Interface contacts:
Residue D31 in the first protein is in contact with residue I112 in the second protein (closest heavy-atom distance 3.6 Å).
Residue F36 in the first protein is in contact with residue T70 in the second protein (closest heavy-atom distance 4.2 Å).
Residue L49 in the first protein interacts with residue L45 in the second protein (closest heavy-atom distance 3.6 Å).
Residue F36 in the first protein is in contact with residue I112 in the second protein (closest heavy-atom distance 4.0 Å).
Residue M74 in the first protein is in contact with residue R61 in the second protein (closest heavy-atom distance 4.2 Å).
Residue L49 in the first protein is in contact with residue E46 in the second protein (closest heavy-atom distance 3.8 Å).
Residue G73 in the first protein contacts residue R97 in the second protein (closest heavy-atom distance 4.0 Å).
Residue M66 in the first protein interacts with residue P105 in the second protein (closest heavy-atom distance 3.7 Å).
Residue A62 in the first protein contacts residue I77 in the second protein (closest heavy-atom distance 4.0 Å).
Residue V30 in the first protein interacts with residue E113 in the second protein (closest heavy-atom distance 3.2 Å).
Residue E64 in the first protein is in contact with residue M103 in the second protein (closest heavy-atom distance 3.6 Å).
Residue F54 in the first protein interacts with residue I77 in the second protein (closest heavy-atom distance 3.5 Å).
Residue M65 in the first protein contacts residue M103 in the second protein (closest heavy-atom distance 4.2 Å).
Residue L43 in the first protein interacts with residue R72 in the second protein (closest heavy-atom distance 4.0 Å).
Residue A72 in the first protein interacts with residue R97 in the second protein (closest heavy-atom distance 4.3 Å).
Residue A39 in the first protein is in contact with residue L45 in the second protein (closest heavy-atom distance 3.8 Å).
Residue A62 in the first protein contacts residue L101 in the second protein (closest heavy-atom distance 3.2 Å).
Residue H50 in the first protein interacts with residue L68 in the second protein (closest heavy-atom distance 3.8 Å).
Residue A39 in the first protein interacts with residue A41 in the second protein (closest heavy-atom distance 4.2 Å).
Residue C40 in the first protein contacts residue L45 in the second protein (closest heavy-atom distance 4.1 Å).
Residue E47 in the first protein interacts with residue D71 in the second protein (closest heavy-atom distance 4.0 Å).
Residue E47 in the first protein is in contact with residue T70 in the second protein (closest heavy-atom distance 4.0 Å).
Residue R307 in the first protein is in contact with residue R97 in the second protein (closest heavy-atom distance 4.1 Å).
Residue C40 in the first protein is in contact with residue R72 in the second protein (closest heavy-atom distance 3.6 Å).
Residue L309 in the first protein is in contact with residue R97 in the second protein (closest heavy-atom distance 4.2 Å).
Residue I63 in the first protein contacts residue A102 in the second protein (closest heavy-atom distance 3.5 Å).
Residue T33 in the first protein interacts with residue S111 in the second protein (closest heavy-atom distance 3.7 Å).
Residue F36 in the first protein contacts residue L45 in the second protein (closest heavy-atom distance 3.9 Å).
Residue D51 in the first protein is in contact with residue L49 in the second protein (closest heavy-atom distance 4.0 Å).
Residue F54 in the first protein interacts with residue L101 in the second protein (closest heavy-atom distance 3.6 Å).
Residue L48 in the first protein is in contact with residue T70 in the second protein (closest heavy-atom distance 3.6 Å).
Residue F36 in the first protein interacts with residue L48 in the second protein (closest heavy-atom distance 3.9 Å).
Residue T33 in the first protein is in contact with residue I112 in the second protein (closest heavy-atom distance 3.6 Å).
Residue P311 in the first protein is in contact with residue R97 in the second protein (closest heavy-atom distance 4.0 Å).
Residue F54 in the first protein contacts residue L68 in the second protein (closest heavy-atom distance 4.1 Å).
Residue P311 in the first protein interacts with residue L99 in the second protein (closest heavy-atom distance 4.1 Å).
Residue A59 in the first protein interacts with residue I77 in the second protein (closest heavy-atom distance 3.9 Å).
Residue M66 in the first protein interacts with residue H108 in the second protein (closest heavy-atom distance 3.5 Å).
Residue D31 in the first protein interacts with residue E113 in the second protein (closest heavy-atom distance 4.3 Å).
Residue A62 in the first protein contacts residue M103 in the second protein (closest heavy-atom distance 3.9 Å).
Residue I63 in the first protein is in contact with residue M103 in the second protein (closest heavy-atom distance 3.2 Å).
Residue I32 in the first protein is in contact with residue V114 in the second protein (closest heavy-atom distance 4.2 Å).
Residue I63 in the first protein contacts residue G100 in the second protein (closest heavy-atom distance 4.3 Å).
Residue C40 in the first protein is in contact with residue D71 in the second protein (closest heavy-atom distance 4.0 Å).
Residue L49 in the first protein is in contact with residue L68 in the second protein (closest heavy-atom distance 4.0 Å).
Residue L49 in the first protein contacts residue T70 in the second protein (closest heavy-atom distance 3.7 Å).
Residue P311 in the first protein interacts with residue G100 in the second protein (closest heavy-atom distance 4.2 Å).
Residue L49 in the first protein is in contact with residue C69 in the second protein (closest heavy-atom distance 4.3 Å).
Residue V30 in the first protein interacts with residue V114 in the second protein (closest heavy-atom distance 3.2 Å).
Residue I32 in the first protein is in contact with residue I112 in the second protein (closest heavy-atom distance 3.3 Å).
Residue F36 in the first protein interacts with residue F67 in the second protein (closest heavy-atom distance 4.0 Å).
Residue G73 in the first protein contacts residue R61 in the second protein (closest heavy-atom distance 3.2 Å).
Residue L49 in the first protein interacts with residue R42 in the second protein (closest heavy-atom distance 4.2 Å).
Residue I63 in the first protein contacts residue L101 in the second protein (closest heavy-atom distance 2.9 Å).
Residue Q306 in the first protein is in contact with residue R97 in the second protein (closest heavy-atom distance 3.8 Å).
Residue P310 in the first protein contacts residue R97 in the second protein (closest heavy-atom distance 4.0 Å).
Residue P311 in the first protein interacts with residue V98 in the second protein (closest heavy-atom distance 3.9 Å).
Residue E58 in the first protein is in contact with residue L101 in the second protein (closest heavy-atom distance 3.2 Å).
Residue H50 in the first protein contacts residue C69 in the second protein (closest heavy-atom distance 4.0 Å).
Residue L49 in the first protein contacts residue L49 in the second protein (closest heavy-atom distance 3.6 Å).

Sequence of the first protein:
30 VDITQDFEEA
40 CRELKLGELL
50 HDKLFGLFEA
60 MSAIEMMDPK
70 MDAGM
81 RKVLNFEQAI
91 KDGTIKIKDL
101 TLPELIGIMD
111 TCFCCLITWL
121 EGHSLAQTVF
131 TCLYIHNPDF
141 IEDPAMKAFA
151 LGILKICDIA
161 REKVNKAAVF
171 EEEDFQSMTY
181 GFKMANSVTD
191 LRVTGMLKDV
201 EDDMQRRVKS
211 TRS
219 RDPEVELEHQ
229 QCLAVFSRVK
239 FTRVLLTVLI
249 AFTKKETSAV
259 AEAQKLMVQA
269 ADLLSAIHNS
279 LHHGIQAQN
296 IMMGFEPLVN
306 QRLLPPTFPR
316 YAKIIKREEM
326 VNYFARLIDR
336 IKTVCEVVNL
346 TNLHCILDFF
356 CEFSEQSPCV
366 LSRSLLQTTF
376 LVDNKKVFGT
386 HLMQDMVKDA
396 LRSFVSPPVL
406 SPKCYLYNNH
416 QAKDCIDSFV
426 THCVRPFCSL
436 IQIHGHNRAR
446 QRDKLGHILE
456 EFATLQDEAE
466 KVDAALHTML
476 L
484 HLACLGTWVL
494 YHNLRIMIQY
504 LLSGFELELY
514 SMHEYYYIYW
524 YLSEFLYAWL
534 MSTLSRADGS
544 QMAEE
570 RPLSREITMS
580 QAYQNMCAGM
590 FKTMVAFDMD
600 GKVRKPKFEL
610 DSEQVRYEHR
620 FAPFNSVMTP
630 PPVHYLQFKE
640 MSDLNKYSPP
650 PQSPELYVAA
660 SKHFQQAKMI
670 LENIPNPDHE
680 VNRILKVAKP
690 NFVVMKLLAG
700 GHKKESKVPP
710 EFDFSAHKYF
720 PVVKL

Sequence of the second protein:
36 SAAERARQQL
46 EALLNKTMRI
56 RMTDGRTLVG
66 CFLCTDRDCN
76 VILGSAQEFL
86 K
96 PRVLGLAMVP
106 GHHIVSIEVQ

These two protein chains interact to form a complex.